Sequence of protein 1:
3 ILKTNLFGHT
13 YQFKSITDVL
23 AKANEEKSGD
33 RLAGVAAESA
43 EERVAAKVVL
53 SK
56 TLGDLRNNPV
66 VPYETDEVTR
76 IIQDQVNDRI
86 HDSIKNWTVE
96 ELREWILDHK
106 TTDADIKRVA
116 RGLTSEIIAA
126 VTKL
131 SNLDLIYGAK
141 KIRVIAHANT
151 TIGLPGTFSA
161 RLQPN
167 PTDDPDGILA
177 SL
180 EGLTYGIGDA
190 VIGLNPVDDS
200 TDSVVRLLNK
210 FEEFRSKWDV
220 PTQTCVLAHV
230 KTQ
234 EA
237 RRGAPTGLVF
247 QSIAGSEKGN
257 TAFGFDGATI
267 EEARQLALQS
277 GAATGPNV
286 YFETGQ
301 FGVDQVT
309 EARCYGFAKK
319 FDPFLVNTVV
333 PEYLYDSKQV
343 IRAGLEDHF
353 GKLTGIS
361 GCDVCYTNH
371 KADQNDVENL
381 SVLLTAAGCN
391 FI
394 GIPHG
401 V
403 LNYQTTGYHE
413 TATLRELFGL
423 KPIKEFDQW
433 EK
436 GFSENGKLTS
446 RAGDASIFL

Contacts between the two chains:
Residue E378 in protein 2 interacts with residue N132 in protein 1 (closest heavy-atom distance 3.3 Å).
Residue N379 in protein 2 interacts with residue N132 in protein 1 (closest heavy-atom distance 2.7 Å).
Residue L419 in protein 2 interacts with residue K140 in protein 1 (closest heavy-atom distance 2.9 Å).
Residue E378 in protein 2 contacts residue L133 in protein 1 (closest heavy-atom distance 2.9 Å).
Residue Y137 in protein 2 contacts residue E418 in protein 1 (closest heavy-atom distance 2.8 Å).
Residue A386 in protein 2 contacts residue L419 in protein 1 (closest heavy-atom distance 3.5 Å).
Residue L383 in protein 2 contacts residue V382 in protein 1 (closest heavy-atom distance 3.6 Å).
Residue H104 in protein 2 contacts residue L443 in protein 1 (closest heavy-atom distance 3.5 Å).
Residue T415 in protein 2 is in contact with residue L133 in protein 1 (closest heavy-atom distance 4.1 Å).
Residue H104 in protein 2 interacts with residue E418 in protein 1 (closest heavy-atom distance 3.4 Å).
Residue D338 in protein 2 contacts residue D338 in protein 1 (closest heavy-atom distance 2.7 Å).
Residue S339 in protein 2 is in contact with residue D338 in protein 1 (closest heavy-atom distance 2.6 Å).
Residue K340 in protein 2 is in contact with residue K371 in protein 1 (closest heavy-atom distance 4.0 Å).
Residue K140 in protein 2 is in contact with residue E418 in protein 1 (closest heavy-atom distance 3.6 Å).
Residue N379 in protein 2 contacts residue L383 in protein 1 (closest heavy-atom distance 3.5 Å).
Residue S131 in protein 2 contacts residue E378 in protein 1 (closest heavy-atom distance 3.1 Å).
Residue E418 in protein 2 interacts with residue H104 in protein 1 (closest heavy-atom distance 2.9 Å).
Residue E412 in protein 2 interacts with residue L133 in protein 1 (closest heavy-atom distance 3.8 Å).
Residue K340 in protein 2 contacts residue D376 in protein 1 (closest heavy-atom distance 2.8 Å).
Residue I343 in protein 2 interacts with residue N379 in protein 1 (closest heavy-atom distance 3.8 Å).
Residue K340 in protein 2 is in contact with residue A372 in protein 1 (closest heavy-atom distance 3.7 Å).
Residue Y137 in protein 2 is in contact with residue T415 in protein 1 (closest heavy-atom distance 3.8 Å).
Residue L347 in protein 2 contacts residue N379 in protein 1 (closest heavy-atom distance 4.1 Å).
Residue N379 in protein 2 is in contact with residue I343 in protein 1 (closest heavy-atom distance 3.5 Å).
Residue L419 in protein 2 is in contact with residue I136 in protein 1 (closest heavy-atom distance 3.6 Å).
Residue N132 in protein 2 interacts with residue E378 in protein 1 (closest heavy-atom distance 3.2 Å).
Residue Y137 in protein 2 contacts residue L419 in protein 1 (closest heavy-atom distance 3.9 Å).
Residue E378 in protein 2 interacts with residue S131 in protein 1 (closest heavy-atom distance 3.1 Å).
Residue T415 in protein 2 is in contact with residue Y137 in protein 1 (closest heavy-atom distance 3.8 Å).
Residue D338 in protein 2 contacts residue K371 in protein 1 (closest heavy-atom distance 3.6 Å).
Residue A386 in protein 2 contacts residue V382 in protein 1 (closest heavy-atom distance 3.9 Å).
Residue V382 in protein 2 is in contact with residue A386 in protein 1 (closest heavy-atom distance 4.1 Å).
Residue N132 in protein 2 is in contact with residue N375 in protein 1 (closest heavy-atom distance 3.3 Å).
Residue L133 in protein 2 contacts residue V382 in protein 1 (closest heavy-atom distance 3.6 Å).
Residue R344 in protein 2 is in contact with residue N375 in protein 1 (closest heavy-atom distance 3.8 Å).
Residue N375 in protein 2 is in contact with residue R344 in protein 1 (closest heavy-atom distance 3.3 Å).
Residue F420 in protein 2 contacts residue A386 in protein 1 (closest heavy-atom distance 4.1 Å).
Residue E418 in protein 2 contacts residue Y137 in protein 1 (closest heavy-atom distance 3.0 Å).
Residue L383 in protein 2 interacts with residue L383 in protein 1 (closest heavy-atom distance 3.8 Å).
Residue K340 in protein 2 interacts with residue D373 in protein 1 (closest heavy-atom distance 2.7 Å).
Residue K140 in protein 2 interacts with residue L419 in protein 1 (closest heavy-atom distance 3.0 Å).
Residue L419 in protein 2 is in contact with residue L133 in protein 1 (closest heavy-atom distance 4.0 Å).
Residue V382 in protein 2 interacts with residue L133 in protein 1 (closest heavy-atom distance 4.0 Å).
Residue I136 in protein 2 interacts with residue L419 in protein 1 (closest heavy-atom distance 3.7 Å).
Residue L133 in protein 2 is in contact with residue E412 in protein 1 (closest heavy-atom distance 3.5 Å).
Residue S339 in protein 2 is in contact with residue S339 in protein 1 (closest heavy-atom distance 4.0 Å).
Residue N375 in protein 2 is in contact with residue S131 in protein 1 (closest heavy-atom distance 3.3 Å).
Residue L419 in protein 2 interacts with residue A386 in protein 1 (closest heavy-atom distance 3.5 Å).
Residue D338 in protein 2 interacts with residue S339 in protein 1 (closest heavy-atom distance 2.9 Å).
Residue L383 in protein 2 contacts residue N379 in protein 1 (closest heavy-atom distance 3.6 Å).
Residue L443 in protein 2 interacts with residue H104 in protein 1 (closest heavy-atom distance 3.8 Å).
Residue S131 in protein 2 interacts with residue N375 in protein 1 (closest heavy-atom distance 3.5 Å).
Residue N132 in protein 2 is in contact with residue N379 in protein 1 (closest heavy-atom distance 3.2 Å).
Residue L133 in protein 2 is in contact with residue E378 in protein 1 (closest heavy-atom distance 2.6 Å).
Residue V382 in protein 2 interacts with residue L383 in protein 1 (closest heavy-atom distance 3.7 Å).
Residue S339 in protein 2 contacts residue K340 in protein 1 (closest heavy-atom distance 3.6 Å).
Residue N375 in protein 2 interacts with residue N132 in protein 1 (closest heavy-atom distance 3.0 Å).
Residue L419 in protein 2 is in contact with residue Y137 in protein 1 (closest heavy-atom distance 4.0 Å).
Residue D376 in protein 2 contacts residue K340 in protein 1 (closest heavy-atom distance 2.9 Å).
Residue K340 in protein 2 contacts residue S339 in protein 1 (closest heavy-atom distance 3.5 Å).

Sequence of protein 2:
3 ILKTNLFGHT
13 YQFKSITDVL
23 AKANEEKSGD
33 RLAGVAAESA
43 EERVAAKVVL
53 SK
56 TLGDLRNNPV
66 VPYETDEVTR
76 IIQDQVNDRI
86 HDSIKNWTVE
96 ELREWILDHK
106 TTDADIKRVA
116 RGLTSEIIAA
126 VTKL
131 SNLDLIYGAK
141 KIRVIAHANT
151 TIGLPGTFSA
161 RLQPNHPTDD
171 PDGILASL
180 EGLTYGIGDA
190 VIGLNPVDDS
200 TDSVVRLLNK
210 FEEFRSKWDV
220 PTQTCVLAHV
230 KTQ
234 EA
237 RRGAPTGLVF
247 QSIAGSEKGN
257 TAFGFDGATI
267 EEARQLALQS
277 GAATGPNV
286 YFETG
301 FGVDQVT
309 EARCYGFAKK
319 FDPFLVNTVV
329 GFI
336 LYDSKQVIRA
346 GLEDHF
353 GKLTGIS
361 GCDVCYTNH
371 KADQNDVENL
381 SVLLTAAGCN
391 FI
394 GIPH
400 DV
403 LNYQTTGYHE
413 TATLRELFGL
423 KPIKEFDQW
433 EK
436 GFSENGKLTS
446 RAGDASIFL

This data describes a binding interaction between two proteins.